Residue-level contacts at the interface:
Residue L167 in the first protein interacts with residue L501 in the second protein (closest heavy-atom distance 3.7 Å).
Residue P159 in the first protein interacts with residue F497 in the second protein (closest heavy-atom distance 3.3 Å).
Residue P164 in the first protein contacts residue F497 in the second protein (closest heavy-atom distance 4.3 Å).
Residue I163 in the first protein contacts residue F497 in the second protein (closest heavy-atom distance 3.4 Å).
Residue V155 in the first protein is in contact with residue L490 in the second protein (closest heavy-atom distance 5.0 Å).

Sequence of the second protein:
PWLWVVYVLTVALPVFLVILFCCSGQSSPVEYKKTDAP

Sequence of the first protein:
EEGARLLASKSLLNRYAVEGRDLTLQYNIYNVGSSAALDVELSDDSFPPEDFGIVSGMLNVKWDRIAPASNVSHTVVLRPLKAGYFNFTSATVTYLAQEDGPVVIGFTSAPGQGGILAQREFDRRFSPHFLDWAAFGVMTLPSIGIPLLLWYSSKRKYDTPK

This data describes a binding interaction between two proteins.